Sequence of the first protein:
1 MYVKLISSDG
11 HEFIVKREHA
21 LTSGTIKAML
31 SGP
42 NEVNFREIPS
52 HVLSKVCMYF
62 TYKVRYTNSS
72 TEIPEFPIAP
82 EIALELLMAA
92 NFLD

Sequence of the second protein:
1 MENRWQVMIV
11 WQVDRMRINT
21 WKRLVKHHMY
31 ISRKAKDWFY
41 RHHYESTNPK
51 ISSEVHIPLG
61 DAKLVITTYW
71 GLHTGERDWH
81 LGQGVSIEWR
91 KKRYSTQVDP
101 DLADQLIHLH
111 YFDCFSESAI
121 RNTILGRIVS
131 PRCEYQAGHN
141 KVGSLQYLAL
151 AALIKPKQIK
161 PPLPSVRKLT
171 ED

The following describes two proteins that form a bound complex.

Contacts between the two chains:
Residue I124 in the second protein is in contact with residue L85 in the first protein (closest heavy-atom distance 4.8 Å).
Residue L145 in the second protein contacts residue F77 in the first protein (closest heavy-atom distance 4.8 Å).
Residue Q146 in the second protein contacts residue A91 in the first protein (closest heavy-atom distance 3.6 Å).
Residue I124 in the second protein interacts with residue M89 in the first protein (closest heavy-atom distance 3.5 Å).
Residue K141 in the second protein contacts residue I74 in the first protein (closest heavy-atom distance 3.3 Å).
Residue Q146 in the second protein is in contact with residue D95 in the first protein (closest heavy-atom distance 3.7 Å).
Residue T123 in the second protein is in contact with residue L88 in the first protein (closest heavy-atom distance 4.3 Å).
Residue Q146 in the second protein interacts with residue N92 in the first protein (closest heavy-atom distance 3.7 Å).
Residue L148 in the second protein is in contact with residue Y60 in the first protein (closest heavy-atom distance 4.5 Å).
Residue A149 in the second protein interacts with residue A84 in the first protein (closest heavy-atom distance 4.3 Å).
Residue L145 in the second protein contacts residue A91 in the first protein (closest heavy-atom distance 3.6 Å).
Residue L153 in the second protein is in contact with residue L88 in the first protein (closest heavy-atom distance 4.8 Å).
Residue L150 in the second protein is in contact with residue L88 in the first protein (closest heavy-atom distance 4.3 Å).
Residue L145 in the second protein is in contact with residue V57 in the first protein (closest heavy-atom distance 4.5 Å).
Residue I124 in the second protein is in contact with residue N92 in the first protein (closest heavy-atom distance 3.1 Å).
Residue N140 in the second protein interacts with residue I74 in the first protein (closest heavy-atom distance 4.5 Å).
Residue L145 in the second protein interacts with residue D95 in the first protein (closest heavy-atom distance 3.4 Å).
Residue L148 in the second protein contacts residue I79 in the first protein (closest heavy-atom distance 4.6 Å).
Residue L145 in the second protein interacts with residue Y60 in the first protein (closest heavy-atom distance 3.4 Å).
Residue L153 in the second protein contacts residue L85 in the first protein (closest heavy-atom distance 4.0 Å).
Residue S144 in the second protein interacts with residue Y60 in the first protein (closest heavy-atom distance 3.7 Å).
Residue G143 in the second protein interacts with residue Y60 in the first protein (closest heavy-atom distance 2.2 Å).
Residue I124 in the second protein contacts residue L88 in the first protein (closest heavy-atom distance 4.3 Å).
Residue V142 in the second protein is in contact with residue Y67 in the first protein (closest heavy-atom distance 4.4 Å).
Residue L153 in the second protein interacts with residue P81 in the first protein (closest heavy-atom distance 3.9 Å).
Residue A149 in the second protein contacts residue I79 in the first protein (closest heavy-atom distance 4.3 Å).
Residue V142 in the second protein interacts with residue I74 in the first protein (closest heavy-atom distance 4.3 Å).
Residue L153 in the second protein contacts residue A84 in the first protein (closest heavy-atom distance 3.6 Å).
Residue L145 in the second protein interacts with residue L87 in the first protein (closest heavy-atom distance 4.0 Å).
Residue V142 in the second protein interacts with residue T68 in the first protein (closest heavy-atom distance 4.0 Å).
Residue Q146 in the second protein is in contact with residue L88 in the first protein (closest heavy-atom distance 4.2 Å).
Residue L148 in the second protein contacts residue Y63 in the first protein (closest heavy-atom distance 5.0 Å).
Residue T123 in the second protein is in contact with residue L85 in the first protein (closest heavy-atom distance 4.9 Å).
Residue A149 in the second protein is in contact with residue L88 in the first protein (closest heavy-atom distance 3.6 Å).
Residue V142 in the second protein interacts with residue Y63 in the first protein (closest heavy-atom distance 3.7 Å).
Residue V142 in the second protein contacts residue K64 in the first protein (closest heavy-atom distance 4.7 Å).
Residue L145 in the second protein is in contact with residue I79 in the first protein (closest heavy-atom distance 4.1 Å).
Residue A149 in the second protein is in contact with residue L87 in the first protein (closest heavy-atom distance 4.6 Å).
Residue A152 in the second protein contacts residue A84 in the first protein (closest heavy-atom distance 4.0 Å).
Residue K141 in the second protein contacts residue T68 in the first protein (closest heavy-atom distance 4.4 Å).
Residue L148 in the second protein is in contact with residue F77 in the first protein (closest heavy-atom distance 4.8 Å).
Residue A152 in the second protein contacts residue I79 in the first protein (closest heavy-atom distance 4.0 Å).
Residue I120 in the second protein contacts residue L88 in the first protein (closest heavy-atom distance 3.8 Å).